These two protein chains interact to form a complex.

Sequence of chain B:
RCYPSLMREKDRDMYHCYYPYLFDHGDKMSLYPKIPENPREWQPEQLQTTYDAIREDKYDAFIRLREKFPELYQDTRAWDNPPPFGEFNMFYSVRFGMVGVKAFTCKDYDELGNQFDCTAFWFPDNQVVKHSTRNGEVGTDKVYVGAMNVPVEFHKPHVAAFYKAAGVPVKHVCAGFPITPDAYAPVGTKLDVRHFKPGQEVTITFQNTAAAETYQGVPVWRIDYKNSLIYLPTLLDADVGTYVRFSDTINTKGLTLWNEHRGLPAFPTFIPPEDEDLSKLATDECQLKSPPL

Sequence of chain A:
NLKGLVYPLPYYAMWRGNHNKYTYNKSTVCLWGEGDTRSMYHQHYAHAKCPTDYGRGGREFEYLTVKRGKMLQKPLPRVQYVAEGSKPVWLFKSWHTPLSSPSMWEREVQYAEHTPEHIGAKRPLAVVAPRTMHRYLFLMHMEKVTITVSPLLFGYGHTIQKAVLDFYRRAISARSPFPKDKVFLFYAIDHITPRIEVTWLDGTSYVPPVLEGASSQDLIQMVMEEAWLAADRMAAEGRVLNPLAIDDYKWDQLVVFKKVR

Contacts between the two chains:
Residue M71 in chain B contacts residue K110 in chain A (closest heavy-atom distance 3.5 Å).
Residue S47 in chain B interacts with residue Y99 in chain A (closest heavy-atom distance 3.3 Å).
Residue F65 in chain B is in contact with residue C86 in chain A (closest heavy-atom distance 3.5 Å).
Residue Y45 in chain B interacts with residue M50 in chain A (closest heavy-atom distance 3.5 Å).
Residue R106 in chain B contacts residue Y147 in chain A (closest heavy-atom distance 2.5 Å).
Residue Y93 in chain B contacts residue Q116 in chain A (closest heavy-atom distance 3.4 Å).
Residue K52 in chain B is in contact with residue Y81 in chain A (closest heavy-atom distance 3.2 Å).
Residue N344 in chain B contacts residue P44 in chain A (closest heavy-atom distance 3.4 Å).
Residue G181 in chain B interacts with residue L41 in chain A (closest heavy-atom distance 3.5 Å).
Residue Y101 in chain B interacts with residue P113 in chain A (closest heavy-atom distance 2.8 Å).
Residue D102 in chain B interacts with residue Y147 in chain A (closest heavy-atom distance 2.7 Å).
Residue D99 in chain B contacts residue R143 in chain A (closest heavy-atom distance 3.4 Å).
Residue E98 in chain B interacts with residue Q116 in chain A (closest heavy-atom distance 3.1 Å).
Residue Y63 in chain B contacts residue K85 in chain A (closest heavy-atom distance 3.4 Å).
Residue D69 in chain B contacts residue K110 in chain A (closest heavy-atom distance 3.4 Å).
Residue M71 in chain B contacts residue P113 in chain A (closest heavy-atom distance 3.1 Å).
Residue K52 in chain B is in contact with residue W68 in chain A (closest heavy-atom distance 3.5 Å).
Residue M49 in chain B contacts residue Y99 in chain A (closest heavy-atom distance 3.2 Å).
Residue P46 in chain B contacts residue W51 in chain A (closest heavy-atom distance 3.4 Å).
Residue M49 in chain B contacts residue F97 in chain A (closest heavy-atom distance 3.1 Å).
Residue L48 in chain B contacts residue Y99 in chain A (closest heavy-atom distance 3.4 Å).
Residue A103 in chain B is in contact with residue E144 in chain A (closest heavy-atom distance 3.5 Å).
Residue Y57 in chain B is in contact with residue H83 in chain A (closest heavy-atom distance 2.9 Å).
Residue R54 in chain B contacts residue K85 in chain A (closest heavy-atom distance 2.9 Å).
Residue E51 in chain B interacts with residue G91 in chain A (closest heavy-atom distance 3.1 Å).
Residue F65 in chain B interacts with residue H83 in chain A (closest heavy-atom distance 3.3 Å).
Residue F65 in chain B interacts with residue K85 in chain A (closest heavy-atom distance 3.4 Å).
Residue D55 in chain B is in contact with residue A84 in chain A (closest heavy-atom distance 3.2 Å).
Residue R54 in chain B is in contact with residue D89 in chain A (closest heavy-atom distance 3.2 Å).
Residue F133 in chain B contacts residue L45 in chain A (closest heavy-atom distance 3.5 Å).
Residue R106 in chain B interacts with residue P124 in chain A (closest heavy-atom distance 3.2 Å).
Residue E87 in chain B interacts with residue Q79 in chain A (closest heavy-atom distance 3.0 Å).
Residue G347 in chain B interacts with residue Y47 in chain A (closest heavy-atom distance 3.4 Å).
Residue T92 in chain B contacts residue Q116 in chain A (closest heavy-atom distance 3.2 Å).
Residue Y63 in chain B is in contact with residue C86 in chain A (closest heavy-atom distance 3.0 Å).
Residue L107 in chain B interacts with residue W126 in chain A (closest heavy-atom distance 3.5 Å).
Residue E179 in chain B interacts with residue R104 in chain A (closest heavy-atom distance 3.4 Å).
Residue S135 in chain B interacts with residue P44 in chain A (closest heavy-atom distance 3.5 Å).
Residue Y134 in chain B contacts residue Y43 in chain A (closest heavy-atom distance 3.3 Å).
Residue D102 in chain B contacts residue V115 in chain A (closest heavy-atom distance 2.8 Å).
Residue E51 in chain B is in contact with residue R92 in chain A (closest heavy-atom distance 3.2 Å).
Residue P124 in chain B interacts with residue Q109 in chain A (closest heavy-atom distance 3.5 Å).
Residue Y63 in chain B interacts with residue D89 in chain A (closest heavy-atom distance 3.5 Å).
Residue D122 in chain B contacts residue Q109 in chain A (closest heavy-atom distance 2.4 Å).
Residue G347 in chain B contacts residue P46 in chain A (closest heavy-atom distance 3.6 Å).
Residue E51 in chain B is in contact with residue K85 in chain A (closest heavy-atom distance 3.4 Å).
Residue D66 in chain B contacts residue C86 in chain A (closest heavy-atom distance 3.4 Å).
Residue Q88 in chain B contacts residue Y77 in chain A (closest heavy-atom distance 3.2 Å).
Residue M56 in chain B contacts residue A84 in chain A (closest heavy-atom distance 3.0 Å).
Residue L48 in chain B interacts with residue W51 in chain A (closest heavy-atom distance 3.5 Å).
Residue D99 in chain B interacts with residue V145 in chain A (closest heavy-atom distance 3.2 Å).
Residue Y93 in chain B is in contact with residue Y117 in chain A (closest heavy-atom distance 3.4 Å).
Residue E98 in chain B is in contact with residue V115 in chain A (closest heavy-atom distance 3.4 Å).
Residue Y101 in chain B contacts residue L112 in chain A (closest heavy-atom distance 3.6 Å).
Residue E51 in chain B interacts with residue E70 in chain A (closest heavy-atom distance 3.1 Å).
Residue G178 in chain B interacts with residue R104 in chain A (closest heavy-atom distance 2.8 Å).
Residue D55 in chain B is in contact with residue K85 in chain A (closest heavy-atom distance 3.5 Å).
Residue F133 in chain B contacts residue P44 in chain A (closest heavy-atom distance 3.0 Å).
Residue D99 in chain B contacts residue E144 in chain A (closest heavy-atom distance 3.0 Å).
Residue Y93 in chain B interacts with residue R143 in chain A (closest heavy-atom distance 3.6 Å).